Sequence of protein 2:
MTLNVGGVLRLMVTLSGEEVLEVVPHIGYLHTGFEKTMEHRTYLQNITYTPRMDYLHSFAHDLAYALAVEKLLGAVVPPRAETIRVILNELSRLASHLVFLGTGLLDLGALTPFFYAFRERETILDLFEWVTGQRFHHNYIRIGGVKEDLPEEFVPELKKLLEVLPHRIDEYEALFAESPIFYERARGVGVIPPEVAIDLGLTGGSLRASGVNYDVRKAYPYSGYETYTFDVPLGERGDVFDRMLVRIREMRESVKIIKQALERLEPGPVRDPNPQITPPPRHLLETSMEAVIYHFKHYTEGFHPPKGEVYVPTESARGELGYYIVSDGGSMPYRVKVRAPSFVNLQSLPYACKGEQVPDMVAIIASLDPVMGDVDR

The following describes two proteins that form a bound complex.

Sequence of protein 1:
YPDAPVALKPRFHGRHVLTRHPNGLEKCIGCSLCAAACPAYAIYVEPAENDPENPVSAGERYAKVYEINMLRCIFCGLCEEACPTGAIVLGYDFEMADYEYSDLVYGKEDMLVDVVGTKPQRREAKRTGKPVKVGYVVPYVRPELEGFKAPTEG

Residue-level contacts at the interface:
Residue E184 in protein 2 is in contact with residue Y165 in protein 1 (closest heavy-atom distance 4.2 Å).
Residue E161 in protein 2 interacts with residue F37 in protein 1 (closest heavy-atom distance 3.5 Å).
Residue T332 in protein 2 contacts residue A61 in protein 1 (closest heavy-atom distance 4.4 Å).
Residue P183 in protein 2 interacts with residue R36 in protein 1 (closest heavy-atom distance 3.4 Å).
Residue R314 in protein 2 is in contact with residue C108 in protein 1 (closest heavy-atom distance 3.8 Å).
Residue Y331 in protein 2 interacts with residue A62 in protein 1 (closest heavy-atom distance 3.9 Å).
Residue Q166 in protein 2 is in contact with residue F100 in protein 1 (closest heavy-atom distance 3.0 Å).
Residue R174 in protein 2 contacts residue L103 in protein 1 (closest heavy-atom distance 4.4 Å).
Residue N171 in protein 2 contacts residue C101 in protein 1 (closest heavy-atom distance 3.7 Å).
Residue G165 in protein 2 interacts with residue H38 in protein 1 (closest heavy-atom distance 3.4 Å).
Residue R303 in protein 2 is in contact with residue E106 in protein 1 (closest heavy-atom distance 4.1 Å).
Residue N171 in protein 2 is in contact with residue L103 in protein 1 (closest heavy-atom distance 3.8 Å).
Residue T164 in protein 2 contacts residue H38 in protein 1 (closest heavy-atom distance 3.6 Å).
Residue H327 in protein 2 contacts residue L58 in protein 1 (closest heavy-atom distance 4.3 Å).
Residue H327 in protein 2 interacts with residue P109 in protein 1 (closest heavy-atom distance 3.8 Å).
Residue R314 in protein 2 contacts residue E106 in protein 1 (closest heavy-atom distance 3.9 Å).
Residue W162 in protein 2 interacts with residue R36 in protein 1 (closest heavy-atom distance 3.9 Å).
Residue Q77 in protein 2 contacts residue A61 in protein 1 (closest heavy-atom distance 3.8 Å).
Residue E185 in protein 2 interacts with residue Y165 in protein 1 (closest heavy-atom distance 2.9 Å).
Residue H327 in protein 2 interacts with residue C108 in protein 1 (closest heavy-atom distance 4.2 Å).
Residue Q166 in protein 2 interacts with residue H38 in protein 1 (closest heavy-atom distance 3.4 Å).
Residue T332 in protein 2 contacts residue L58 in protein 1 (closest heavy-atom distance 3.7 Å).
Residue W162 in protein 2 interacts with residue P35 in protein 1 (closest heavy-atom distance 3.2 Å).
Residue R73 in protein 2 is in contact with residue P64 in protein 1 (closest heavy-atom distance 2.9 Å).
Residue Q77 in protein 2 interacts with residue C63 in protein 1 (closest heavy-atom distance 3.5 Å).
Residue G165 in protein 2 is in contact with residue F37 in protein 1 (closest heavy-atom distance 3.7 Å).
Residue Y331 in protein 2 contacts residue E106 in protein 1 (closest heavy-atom distance 3.2 Å).
Residue R174 in protein 2 is in contact with residue E106 in protein 1 (closest heavy-atom distance 2.7 Å).
Residue K179 in protein 2 interacts with residue G102 in protein 1 (closest heavy-atom distance 3.6 Å).
Residue G165 in protein 2 contacts residue R36 in protein 1 (closest heavy-atom distance 3.5 Å).
Residue Y331 in protein 2 contacts residue A61 in protein 1 (closest heavy-atom distance 4.2 Å).
Residue Q77 in protein 2 is in contact with residue A62 in protein 1 (closest heavy-atom distance 3.4 Å).
Residue R314 in protein 2 contacts residue E105 in protein 1 (closest heavy-atom distance 3.8 Å).
Residue Q77 in protein 2 contacts residue Y66 in protein 1 (closest heavy-atom distance 4.1 Å).
Residue L317 in protein 2 contacts residue P109 in protein 1 (closest heavy-atom distance 3.7 Å).
Residue H327 in protein 2 interacts with residue A107 in protein 1 (closest heavy-atom distance 2.8 Å).
Residue E161 in protein 2 contacts residue L33 in protein 1 (closest heavy-atom distance 4.0 Å).
Residue E161 in protein 2 contacts residue K34 in protein 1 (closest heavy-atom distance 3.0 Å).
Residue K179 in protein 2 contacts residue E106 in protein 1 (closest heavy-atom distance 3.8 Å).
Residue K179 in protein 2 contacts residue E105 in protein 1 (closest heavy-atom distance 4.1 Å).
Residue E161 in protein 2 contacts residue R36 in protein 1 (closest heavy-atom distance 4.1 Å).
Residue Y331 in protein 2 interacts with residue A107 in protein 1 (closest heavy-atom distance 3.3 Å).
Residue R84 in protein 2 interacts with residue I99 in protein 1 (closest heavy-atom distance 3.6 Å).
Residue W162 in protein 2 contacts residue K34 in protein 1 (closest heavy-atom distance 3.2 Å).
Residue Q77 in protein 2 contacts residue P64 in protein 1 (closest heavy-atom distance 4.1 Å).
Residue H72 in protein 2 interacts with residue Y66 in protein 1 (closest heavy-atom distance 4.0 Å).
Residue E180 in protein 2 contacts residue R36 in protein 1 (closest heavy-atom distance 3.7 Å).
Residue T80 in protein 2 is in contact with residue L103 in protein 1 (closest heavy-atom distance 4.0 Å).
Residue T80 in protein 2 interacts with residue C101 in protein 1 (closest heavy-atom distance 3.9 Å).
Residue V163 in protein 2 is in contact with residue R36 in protein 1 (closest heavy-atom distance 3.5 Å).
Residue T80 in protein 2 is in contact with residue P64 in protein 1 (closest heavy-atom distance 3.9 Å).
Residue H327 in protein 2 contacts residue E106 in protein 1 (closest heavy-atom distance 4.5 Å).
Residue R73 in protein 2 interacts with residue Y66 in protein 1 (closest heavy-atom distance 3.4 Å).
Residue Y81 in protein 2 contacts residue P64 in protein 1 (closest heavy-atom distance 3.3 Å).
Residue L76 in protein 2 contacts residue L103 in protein 1 (closest heavy-atom distance 3.8 Å).
Residue R314 in protein 2 is in contact with residue G111 in protein 1 (closest heavy-atom distance 4.2 Å).
Residue L182 in protein 2 contacts residue R36 in protein 1 (closest heavy-atom distance 4.1 Å).
Residue F328 in protein 2 interacts with residue L58 in protein 1 (closest heavy-atom distance 3.8 Å).
Residue D158 in protein 2 contacts residue K34 in protein 1 (closest heavy-atom distance 4.1 Å).
Residue D181 in protein 2 is in contact with residue R36 in protein 1 (closest heavy-atom distance 3.1 Å).